Sequence of the second protein:
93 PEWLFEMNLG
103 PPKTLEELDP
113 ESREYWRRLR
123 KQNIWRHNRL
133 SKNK

The following describes two proteins that form a bound complex.

Interface contacts:
Residue E168 in the first protein interacts with residue R128 in the second protein (closest heavy-atom distance 4.4 Å).
Residue E170 in the first protein is in contact with residue R128 in the second protein (closest heavy-atom distance 4.4 Å).
Residue E171 in the first protein contacts residue N135 in the second protein (closest heavy-atom distance 5.0 Å).
Residue E171 in the first protein is in contact with residue L132 in the second protein (closest heavy-atom distance 4.5 Å).

Sequence of the first protein:
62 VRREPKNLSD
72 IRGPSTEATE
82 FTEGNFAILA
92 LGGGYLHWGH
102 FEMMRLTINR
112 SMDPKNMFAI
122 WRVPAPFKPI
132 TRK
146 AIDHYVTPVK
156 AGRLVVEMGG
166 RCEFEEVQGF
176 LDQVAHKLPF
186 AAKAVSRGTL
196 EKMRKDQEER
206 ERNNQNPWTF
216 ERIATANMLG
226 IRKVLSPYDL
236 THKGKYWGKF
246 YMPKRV